Interface contacts:
Residue S56 in protein 2 contacts residue V15 in protein 1 (closest heavy-atom distance 3.4 Å).
Residue V47 in protein 2 interacts with residue H17 in protein 1 (closest heavy-atom distance 2.8 Å).
Residue A12 in protein 2 interacts with residue L10 in protein 1 (closest heavy-atom distance 3.6 Å).
Residue I44 in protein 2 contacts residue T16 in protein 1 (closest heavy-atom distance 3.6 Å).
Residue A82 in protein 2 contacts residue K9 in protein 1 (closest heavy-atom distance 3.0 Å).
Residue A64 in protein 2 contacts residue G8 in protein 1 (closest heavy-atom distance 3.4 Å).
Residue N80 in protein 2 contacts residue G8 in protein 1 (closest heavy-atom distance 2.9 Å).
Residue N80 in protein 2 is in contact with residue Q7 in protein 1 (closest heavy-atom distance 2.8 Å).
Residue I45 in protein 2 is in contact with residue T16 in protein 1 (closest heavy-atom distance 2.8 Å).
Residue I62 in protein 2 is in contact with residue L10 in protein 1 (closest heavy-atom distance 3.5 Å).
Residue V61 in protein 2 contacts residue V13 in protein 1 (closest heavy-atom distance 2.8 Å).
Residue G58 in protein 2 is in contact with residue K14 in protein 1 (closest heavy-atom distance 3.4 Å).
Residue G49 in protein 2 contacts residue L20 in protein 1 (closest heavy-atom distance 3.1 Å).
Residue T68 in protein 2 contacts residue R3 in protein 1 (closest heavy-atom distance 3.1 Å).
Residue I60 in protein 2 is in contact with residue V13 in protein 1 (closest heavy-atom distance 3.4 Å).
Residue A12 in protein 2 contacts residue Q7 in protein 1 (closest heavy-atom distance 3.0 Å).
Residue I63 in protein 2 is in contact with residue L10 in protein 1 (closest heavy-atom distance 2.8 Å).
Residue D59 in protein 2 is in contact with residue K14 in protein 1 (closest heavy-atom distance 3.4 Å).
Residue S65 in protein 2 is in contact with residue G8 in protein 1 (closest heavy-atom distance 3.1 Å).
Residue F84 in protein 2 is in contact with residue H11 in protein 1 (closest heavy-atom distance 3.2 Å).
Residue V47 in protein 2 is in contact with residue D19 in protein 1 (closest heavy-atom distance 3.0 Å).
Residue P79 in protein 2 interacts with residue Q7 in protein 1 (closest heavy-atom distance 3.2 Å).
Residue G58 in protein 2 interacts with residue V15 in protein 1 (closest heavy-atom distance 2.7 Å).
Residue F8 in protein 2 interacts with residue L10 in protein 1 (closest heavy-atom distance 3.5 Å).
Residue D71 in protein 2 interacts with residue M1 in protein 1 (closest heavy-atom distance 3.2 Å).
Residue I45 in protein 2 interacts with residue H17 in protein 1 (closest heavy-atom distance 3.2 Å).
Residue N88 in protein 2 is in contact with residue K14 in protein 1 (closest heavy-atom distance 2.9 Å).
Residue V67 in protein 2 contacts residue T4 in protein 1 (closest heavy-atom distance 3.5 Å).
Residue I60 in protein 2 contacts residue R12 in protein 1 (closest heavy-atom distance 3.5 Å).
Residue I45 in protein 2 is in contact with residue K14 in protein 1 (closest heavy-atom distance 3.3 Å).
Residue A12 in protein 2 contacts residue G8 in protein 1 (closest heavy-atom distance 3.5 Å).
Residue D59 in protein 2 contacts residue V15 in protein 1 (closest heavy-atom distance 2.9 Å).
Residue V47 in protein 2 interacts with residue A18 in protein 1 (closest heavy-atom distance 3.2 Å).
Residue T68 in protein 2 interacts with residue I2 in protein 1 (closest heavy-atom distance 3.6 Å).
Residue V25 in protein 2 interacts with residue R12 in protein 1 (closest heavy-atom distance 3.4 Å).
Residue N48 in protein 2 contacts residue D19 in protein 1 (closest heavy-atom distance 3.2 Å).
Residue V81 in protein 2 interacts with residue K9 in protein 1 (closest heavy-atom distance 3.6 Å).
Residue F84 in protein 2 is in contact with residue V13 in protein 1 (closest heavy-atom distance 3.3 Å).
Residue V67 in protein 2 contacts residue M5 in protein 1 (closest heavy-atom distance 2.8 Å).
Residue H53 in protein 2 contacts residue L20 in protein 1 (closest heavy-atom distance 3.3 Å).
Residue N80 in protein 2 interacts with residue K9 in protein 1 (closest heavy-atom distance 2.9 Å).
Residue I36 in protein 2 is in contact with residue Y22 in protein 1 (closest heavy-atom distance 3.3 Å).
Residue S46 in protein 2 interacts with residue H17 in protein 1 (closest heavy-atom distance 3.0 Å).
Residue S65 in protein 2 interacts with residue Q7 in protein 1 (closest heavy-atom distance 2.9 Å).
Residue F66 in protein 2 contacts residue M5 in protein 1 (closest heavy-atom distance 3.3 Å).
Residue N88 in protein 2 contacts residue T16 in protein 1 (closest heavy-atom distance 3.5 Å).
Residue I63 in protein 2 interacts with residue K9 in protein 1 (closest heavy-atom distance 3.0 Å).
Residue G49 in protein 2 contacts residue D19 in protein 1 (closest heavy-atom distance 2.8 Å).
Residue T68 in protein 2 contacts residue T4 in protein 1 (closest heavy-atom distance 3.6 Å).
Residue A74 in protein 2 contacts residue M5 in protein 1 (closest heavy-atom distance 3.6 Å).
Residue A82 in protein 2 interacts with residue H11 in protein 1 (closest heavy-atom distance 2.8 Å).
Residue G13 in protein 2 contacts residue Q7 in protein 1 (closest heavy-atom distance 3.4 Å).
Residue V57 in protein 2 interacts with residue V15 in protein 1 (closest heavy-atom distance 3.5 Å).
Residue D71 in protein 2 contacts residue R3 in protein 1 (closest heavy-atom distance 2.8 Å).
Residue W77 in protein 2 is in contact with residue L6 in protein 1 (closest heavy-atom distance 2.7 Å).
Residue N48 in protein 2 contacts residue Y22 in protein 1 (closest heavy-atom distance 3.6 Å).
Residue V57 in protein 2 interacts with residue T16 in protein 1 (closest heavy-atom distance 3.6 Å).
Residue M69 in protein 2 contacts residue R3 in protein 1 (closest heavy-atom distance 2.9 Å).
Residue V61 in protein 2 interacts with residue R12 in protein 1 (closest heavy-atom distance 3.3 Å).
Residue P79 in protein 2 interacts with residue L6 in protein 1 (closest heavy-atom distance 3.3 Å).

Sequence of protein 1:
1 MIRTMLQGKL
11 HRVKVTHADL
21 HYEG

Sequence of protein 2:
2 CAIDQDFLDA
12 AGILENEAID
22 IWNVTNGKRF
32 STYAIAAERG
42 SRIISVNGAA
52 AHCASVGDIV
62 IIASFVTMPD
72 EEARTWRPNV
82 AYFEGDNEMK

This data describes a binding interaction between two proteins.